Sequence of the first protein:
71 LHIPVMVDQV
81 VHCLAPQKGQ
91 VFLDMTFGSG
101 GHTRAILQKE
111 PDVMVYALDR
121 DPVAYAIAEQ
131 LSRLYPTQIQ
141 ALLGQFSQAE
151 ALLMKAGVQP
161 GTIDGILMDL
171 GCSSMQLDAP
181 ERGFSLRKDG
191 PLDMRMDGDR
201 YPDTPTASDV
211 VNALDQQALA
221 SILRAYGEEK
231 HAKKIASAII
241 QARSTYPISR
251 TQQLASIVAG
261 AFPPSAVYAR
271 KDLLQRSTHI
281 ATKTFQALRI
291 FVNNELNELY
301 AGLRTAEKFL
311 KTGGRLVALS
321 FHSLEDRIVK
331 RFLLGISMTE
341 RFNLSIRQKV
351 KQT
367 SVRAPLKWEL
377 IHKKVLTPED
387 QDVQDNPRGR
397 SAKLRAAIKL

Contacts between the two chains:
Residue S367 in the first protein is in contact with residue Y168 in the second protein (closest heavy-atom distance 3.0 Å).
Residue V368 in the first protein interacts with residue Y168 in the second protein (closest heavy-atom distance 4.8 Å).
Residue E340 in the first protein is in contact with residue H166 in the second protein (closest heavy-atom distance 4.2 Å).

Sequence of the second protein:
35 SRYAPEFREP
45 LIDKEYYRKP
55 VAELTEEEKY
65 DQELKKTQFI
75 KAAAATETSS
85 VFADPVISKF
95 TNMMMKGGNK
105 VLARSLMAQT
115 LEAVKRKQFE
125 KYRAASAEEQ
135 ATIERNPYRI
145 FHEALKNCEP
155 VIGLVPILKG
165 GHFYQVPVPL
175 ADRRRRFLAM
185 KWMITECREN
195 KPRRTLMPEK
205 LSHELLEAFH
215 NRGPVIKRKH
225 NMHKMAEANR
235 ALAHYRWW

These two protein chains interact to form a complex.